This data describes a binding interaction between two proteins.

Sequence of chain A:
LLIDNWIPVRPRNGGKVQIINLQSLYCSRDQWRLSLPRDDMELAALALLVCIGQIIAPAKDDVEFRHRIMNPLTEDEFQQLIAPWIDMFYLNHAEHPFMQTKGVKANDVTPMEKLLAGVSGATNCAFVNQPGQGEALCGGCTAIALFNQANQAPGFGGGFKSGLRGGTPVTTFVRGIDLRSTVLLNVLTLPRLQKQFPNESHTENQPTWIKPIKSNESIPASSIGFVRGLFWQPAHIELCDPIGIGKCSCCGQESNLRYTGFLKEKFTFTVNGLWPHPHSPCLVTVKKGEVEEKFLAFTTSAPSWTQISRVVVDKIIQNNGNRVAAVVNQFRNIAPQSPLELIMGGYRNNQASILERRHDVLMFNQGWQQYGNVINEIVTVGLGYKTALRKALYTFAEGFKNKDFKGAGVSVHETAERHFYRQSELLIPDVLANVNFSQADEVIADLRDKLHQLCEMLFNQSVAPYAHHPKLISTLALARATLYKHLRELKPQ

Residue-level contacts at the interface:
Residue G410 in chain A is in contact with residue D22 in chain B (closest heavy-atom distance 4.9 Å).
Residue K474 in chain A contacts residue M23 in chain B (closest heavy-atom distance 4.0 Å).
Residue H471 in chain A is in contact with residue I30 in chain B (closest heavy-atom distance 3.1 Å).
Residue P473 in chain A interacts with residue M25 in chain B (closest heavy-atom distance 5.0 Å).
Residue K474 in chain A is in contact with residue M25 in chain B (closest heavy-atom distance 4.6 Å).
Residue H472 in chain A interacts with residue D21 in chain B (closest heavy-atom distance 3.8 Å).
Residue K474 in chain A is in contact with residue D21 in chain B (closest heavy-atom distance 2.9 Å).
Residue H472 in chain A is in contact with residue D28 in chain B (closest heavy-atom distance 4.2 Å).
Residue K474 in chain A contacts residue D22 in chain B (closest heavy-atom distance 2.6 Å).
Residue K409 in chain A interacts with residue D22 in chain B (closest heavy-atom distance 3.6 Å).
Residue K409 in chain A contacts residue M23 in chain B (closest heavy-atom distance 4.6 Å).
Residue H472 in chain A interacts with residue M25 in chain B (closest heavy-atom distance 4.3 Å).

Sequence of chain B:
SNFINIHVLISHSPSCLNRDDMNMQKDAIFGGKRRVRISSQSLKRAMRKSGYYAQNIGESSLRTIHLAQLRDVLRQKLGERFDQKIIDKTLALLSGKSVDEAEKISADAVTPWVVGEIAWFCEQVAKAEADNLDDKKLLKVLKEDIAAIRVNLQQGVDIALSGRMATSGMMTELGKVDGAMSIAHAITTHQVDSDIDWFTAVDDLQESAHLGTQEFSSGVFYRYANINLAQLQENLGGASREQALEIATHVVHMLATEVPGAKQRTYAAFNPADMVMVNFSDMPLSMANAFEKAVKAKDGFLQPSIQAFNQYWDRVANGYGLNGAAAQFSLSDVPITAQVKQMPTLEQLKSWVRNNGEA